Sequence of the first protein:
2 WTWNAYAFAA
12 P

Sequence of the second protein:
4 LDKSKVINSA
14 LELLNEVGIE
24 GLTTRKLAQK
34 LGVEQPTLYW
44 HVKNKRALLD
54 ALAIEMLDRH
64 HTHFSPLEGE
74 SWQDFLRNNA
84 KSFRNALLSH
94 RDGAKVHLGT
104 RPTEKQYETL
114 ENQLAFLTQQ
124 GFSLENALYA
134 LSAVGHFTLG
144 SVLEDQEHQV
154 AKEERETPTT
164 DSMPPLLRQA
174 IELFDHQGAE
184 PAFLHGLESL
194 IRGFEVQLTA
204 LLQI

These two protein chains interact to form a complex.

Residue-level contacts at the interface:
Residue S135 in the second protein is in contact with residue T3 in the first protein (closest heavy-atom distance 3.4 Å).
Residue L134 in the second protein is in contact with residue T3 in the first protein (closest heavy-atom distance 4.5 Å).
Residue L142 in the second protein contacts residue T3 in the first protein (closest heavy-atom distance 3.9 Å).
Residue L134 in the second protein interacts with residue W4 in the first protein (closest heavy-atom distance 3.5 Å).
Residue P105 in the second protein contacts residue F9 in the first protein (closest heavy-atom distance 3.7 Å).
Residue T103 in the second protein interacts with residue W2 in the first protein (closest heavy-atom distance 3.6 Å).
Residue P105 in the second protein contacts residue W2 in the first protein (closest heavy-atom distance 3.6 Å).
Residue H139 in the second protein interacts with residue N5 in the first protein (closest heavy-atom distance 3.0 Å).
Residue L117 in the second protein interacts with residue W4 in the first protein (closest heavy-atom distance 3.8 Å).
Residue Q116 in the second protein contacts residue W4 in the first protein (closest heavy-atom distance 3.6 Å).
Residue R104 in the second protein interacts with residue A10 in the first protein (closest heavy-atom distance 3.4 Å).
Residue H139 in the second protein is in contact with residue T3 in the first protein (closest heavy-atom distance 3.0 Å).
Residue G138 in the second protein is in contact with residue T3 in the first protein (closest heavy-atom distance 4.1 Å).
Residue R104 in the second protein contacts residue F9 in the first protein (closest heavy-atom distance 3.6 Å).
Residue G138 in the second protein is in contact with residue W2 in the first protein (closest heavy-atom distance 3.6 Å).
Residue L134 in the second protein interacts with residue W2 in the first protein (closest heavy-atom distance 4.7 Å).
Residue H139 in the second protein contacts residue W4 in the first protein (closest heavy-atom distance 4.2 Å).
Residue Y110 in the second protein is in contact with residue F9 in the first protein (closest heavy-atom distance 3.5 Å).
Residue F86 in the second protein contacts residue T3 in the first protein (closest heavy-atom distance 4.6 Å).
Residue L113 in the second protein interacts with residue W2 in the first protein (closest heavy-atom distance 3.7 Å).
Residue F86 in the second protein contacts residue W2 in the first protein (closest heavy-atom distance 4.2 Å).
Residue R104 in the second protein is in contact with residue A8 in the first protein (closest heavy-atom distance 3.0 Å).
Residue L113 in the second protein contacts residue W4 in the first protein (closest heavy-atom distance 3.6 Å).
Residue S135 in the second protein contacts residue W4 in the first protein (closest heavy-atom distance 4.0 Å).
Residue R104 in the second protein interacts with residue W2 in the first protein (closest heavy-atom distance 4.7 Å).
Residue L131 in the second protein contacts residue W4 in the first protein (closest heavy-atom distance 3.6 Å).
Residue F67 in the second protein is in contact with residue W2 in the first protein (closest heavy-atom distance 4.5 Å).